Sequence of the first protein:
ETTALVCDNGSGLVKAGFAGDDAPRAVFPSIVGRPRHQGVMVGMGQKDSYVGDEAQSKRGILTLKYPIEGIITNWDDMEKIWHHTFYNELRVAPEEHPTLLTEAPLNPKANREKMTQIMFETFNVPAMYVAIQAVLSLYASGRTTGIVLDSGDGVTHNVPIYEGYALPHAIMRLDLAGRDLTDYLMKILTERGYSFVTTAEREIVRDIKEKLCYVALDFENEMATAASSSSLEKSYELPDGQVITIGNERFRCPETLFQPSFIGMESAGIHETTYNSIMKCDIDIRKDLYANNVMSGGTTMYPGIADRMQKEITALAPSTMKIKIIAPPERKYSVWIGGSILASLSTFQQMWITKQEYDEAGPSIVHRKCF

Sequence of the second protein:
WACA

The following describes two proteins that form a bound complex.

Contacts between the two chains:
Residue S201 in the first protein interacts with residue W1 in the second protein (closest heavy-atom distance 3.9 Å).
Residue Q248 in the first protein interacts with residue A3 in the second protein (closest heavy-atom distance 3.4 Å).
Residue G199 in the first protein interacts with residue A3 in the second protein (closest heavy-atom distance 4.2 Å).
Residue L244 in the first protein interacts with residue A3 in the second protein (closest heavy-atom distance 4.0 Å).
Residue S201 in the first protein is in contact with residue A3 in the second protein (closest heavy-atom distance 4.5 Å).
Residue T196 in the first protein contacts residue W1 in the second protein (closest heavy-atom distance 3.8 Å).
Residue Y200 in the first protein is in contact with residue A3 in the second protein (closest heavy-atom distance 3.8 Å).
Residue I250 in the first protein is in contact with residue A3 in the second protein (closest heavy-atom distance 4.6 Å).
Residue S201 in the first protein is in contact with residue C5 in the second protein (closest heavy-atom distance 4.9 Å).
Residue Y200 in the first protein interacts with residue W1 in the second protein (closest heavy-atom distance 4.4 Å).
Residue G199 in the first protein is in contact with residue W1 in the second protein (closest heavy-atom distance 2.9 Å).